Residue-level contacts at the interface:
Residue M264 in the first protein is in contact with residue S145 in the second protein (closest heavy-atom distance 3.6 Å).
Residue V1090 in the first protein interacts with residue N128 in the second protein (closest heavy-atom distance 3.4 Å).
Residue G197 in the first protein is in contact with residue G144 in the second protein (closest heavy-atom distance 3.8 Å).
Residue R230 in the first protein contacts residue I161 in the second protein (closest heavy-atom distance 3.8 Å).
Residue I112 in the first protein contacts residue S163 in the second protein (closest heavy-atom distance 3.4 Å).
Residue T203 in the first protein contacts residue T158 in the second protein (closest heavy-atom distance 3.4 Å).
Residue S213 in the first protein contacts residue K148 in the second protein (closest heavy-atom distance 3.9 Å).
Residue G197 in the first protein is in contact with residue R153 in the second protein (closest heavy-atom distance 3.8 Å).
Residue S320 in the first protein contacts residue N131 in the second protein (closest heavy-atom distance 3.1 Å).
Residue Y110 in the first protein is in contact with residue K164 in the second protein (closest heavy-atom distance 3.0 Å).
Residue A263 in the first protein is in contact with residue L133 in the second protein (closest heavy-atom distance 3.9 Å).
Residue A219 in the first protein contacts residue K148 in the second protein (closest heavy-atom distance 4.0 Å).
Residue R323 in the first protein contacts residue N131 in the second protein (closest heavy-atom distance 2.6 Å).
Residue A111 in the first protein is in contact with residue V162 in the second protein (closest heavy-atom distance 4.0 Å).
Residue Y223 in the first protein is in contact with residue E156 in the second protein (closest heavy-atom distance 3.9 Å).
Residue M1092 in the first protein is in contact with residue N128 in the second protein (closest heavy-atom distance 3.1 Å).
Residue Y110 in the first protein is in contact with residue P166 in the second protein (closest heavy-atom distance 3.6 Å).
Residue S315 in the first protein interacts with residue N128 in the second protein (closest heavy-atom distance 2.5 Å).
Residue E220 in the first protein is in contact with residue S159 in the second protein (closest heavy-atom distance 1.6 Å).
Residue M264 in the first protein is in contact with residue V139 in the second protein (closest heavy-atom distance 3.3 Å).
Residue Y223 in the first protein is in contact with residue A160 in the second protein (closest heavy-atom distance 3.8 Å).
Residue T196 in the first protein contacts residue S145 in the second protein (closest heavy-atom distance 2.4 Å).
Residue E220 in the first protein contacts residue A160 in the second protein (closest heavy-atom distance 3.8 Å).
Residue F198 in the first protein contacts residue R153 in the second protein (closest heavy-atom distance 3.2 Å).
Residue Q113 in the first protein interacts with residue A160 in the second protein (closest heavy-atom distance 2.8 Å).
Residue A219 in the first protein interacts with residue E156 in the second protein (closest heavy-atom distance 1.9 Å).
Residue G216 in the first protein contacts residue K148 in the second protein (closest heavy-atom distance 3.9 Å).
Residue Y110 in the first protein interacts with residue S163 in the second protein (closest heavy-atom distance 3.6 Å).
Residue S109 in the first protein interacts with residue P166 in the second protein (closest heavy-atom distance 3.6 Å).
Residue A263 in the first protein contacts residue G143 in the second protein (closest heavy-atom distance 3.8 Å).
Residue H195 in the first protein interacts with residue G143 in the second protein (closest heavy-atom distance 3.3 Å).
Residue Y103 in the first protein contacts residue A167 in the second protein (closest heavy-atom distance 3.7 Å).
Residue P316 in the first protein is in contact with residue A130 in the second protein (closest heavy-atom distance 3.9 Å).
Residue S265 in the first protein interacts with residue E142 in the second protein (closest heavy-atom distance 3.5 Å).
Residue H202 in the first protein interacts with residue I154 in the second protein (closest heavy-atom distance 2.9 Å).
Residue V1090 in the first protein contacts residue A130 in the second protein (closest heavy-atom distance 3.9 Å).
Residue Y223 in the first protein is in contact with residue R153 in the second protein (closest heavy-atom distance 4.0 Å).
Residue E1083 in the first protein is in contact with residue H95 in the second protein (closest heavy-atom distance 3.4 Å).
Residue E220 in the first protein contacts residue A155 in the second protein (closest heavy-atom distance 3.8 Å).
Residue P316 in the first protein is in contact with residue N128 in the second protein (closest heavy-atom distance 2.4 Å).
Residue T314 in the first protein interacts with residue N128 in the second protein (closest heavy-atom distance 3.0 Å).
Residue R230 in the first protein is in contact with residue A157 in the second protein (closest heavy-atom distance 2.9 Å).
Residue R253 in the first protein contacts residue E142 in the second protein (closest heavy-atom distance 1.6 Å).
Residue Q258 in the first protein contacts residue G143 in the second protein (closest heavy-atom distance 3.8 Å).
Residue Y223 in the first protein contacts residue A157 in the second protein (closest heavy-atom distance 3.8 Å).
Residue M264 in the first protein contacts residue G144 in the second protein (closest heavy-atom distance 3.6 Å).
Residue P316 in the first protein interacts with residue N131 in the second protein (closest heavy-atom distance 2.8 Å).
Residue M264 in the first protein interacts with residue G143 in the second protein (closest heavy-atom distance 3.2 Å).
Residue Q113 in the first protein contacts residue V162 in the second protein (closest heavy-atom distance 3.7 Å).
Residue R256 in the first protein interacts with residue E142 in the second protein (closest heavy-atom distance 3.9 Å).
Residue S109 in the first protein interacts with residue A167 in the second protein (closest heavy-atom distance 3.7 Å).
Residue G262 in the first protein interacts with residue V139 in the second protein (closest heavy-atom distance 3.4 Å).
Residue F205 in the first protein contacts residue I161 in the second protein (closest heavy-atom distance 3.0 Å).
Residue S265 in the first protein is in contact with residue G143 in the second protein (closest heavy-atom distance 3.1 Å).
Residue E220 in the first protein is in contact with residue E156 in the second protein (closest heavy-atom distance 1.3 Å).
Residue L214 in the first protein is in contact with residue K148 in the second protein (closest heavy-atom distance 3.2 Å).
Residue S213 in the first protein is in contact with residue R153 in the second protein (closest heavy-atom distance 3.2 Å).
Residue H195 in the first protein is in contact with residue G144 in the second protein (closest heavy-atom distance 3.6 Å).
Residue K221 in the first protein interacts with residue E156 in the second protein (closest heavy-atom distance 4.0 Å).
Residue T196 in the first protein interacts with residue G144 in the second protein (closest heavy-atom distance 3.8 Å).

This data describes a binding interaction between two proteins.

Sequence of the second protein:
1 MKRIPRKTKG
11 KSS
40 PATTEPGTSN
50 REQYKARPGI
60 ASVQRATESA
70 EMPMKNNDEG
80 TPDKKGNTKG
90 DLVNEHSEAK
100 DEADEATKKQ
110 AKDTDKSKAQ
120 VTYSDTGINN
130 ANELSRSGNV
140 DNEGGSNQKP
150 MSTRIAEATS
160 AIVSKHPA

Sequence of the first protein:
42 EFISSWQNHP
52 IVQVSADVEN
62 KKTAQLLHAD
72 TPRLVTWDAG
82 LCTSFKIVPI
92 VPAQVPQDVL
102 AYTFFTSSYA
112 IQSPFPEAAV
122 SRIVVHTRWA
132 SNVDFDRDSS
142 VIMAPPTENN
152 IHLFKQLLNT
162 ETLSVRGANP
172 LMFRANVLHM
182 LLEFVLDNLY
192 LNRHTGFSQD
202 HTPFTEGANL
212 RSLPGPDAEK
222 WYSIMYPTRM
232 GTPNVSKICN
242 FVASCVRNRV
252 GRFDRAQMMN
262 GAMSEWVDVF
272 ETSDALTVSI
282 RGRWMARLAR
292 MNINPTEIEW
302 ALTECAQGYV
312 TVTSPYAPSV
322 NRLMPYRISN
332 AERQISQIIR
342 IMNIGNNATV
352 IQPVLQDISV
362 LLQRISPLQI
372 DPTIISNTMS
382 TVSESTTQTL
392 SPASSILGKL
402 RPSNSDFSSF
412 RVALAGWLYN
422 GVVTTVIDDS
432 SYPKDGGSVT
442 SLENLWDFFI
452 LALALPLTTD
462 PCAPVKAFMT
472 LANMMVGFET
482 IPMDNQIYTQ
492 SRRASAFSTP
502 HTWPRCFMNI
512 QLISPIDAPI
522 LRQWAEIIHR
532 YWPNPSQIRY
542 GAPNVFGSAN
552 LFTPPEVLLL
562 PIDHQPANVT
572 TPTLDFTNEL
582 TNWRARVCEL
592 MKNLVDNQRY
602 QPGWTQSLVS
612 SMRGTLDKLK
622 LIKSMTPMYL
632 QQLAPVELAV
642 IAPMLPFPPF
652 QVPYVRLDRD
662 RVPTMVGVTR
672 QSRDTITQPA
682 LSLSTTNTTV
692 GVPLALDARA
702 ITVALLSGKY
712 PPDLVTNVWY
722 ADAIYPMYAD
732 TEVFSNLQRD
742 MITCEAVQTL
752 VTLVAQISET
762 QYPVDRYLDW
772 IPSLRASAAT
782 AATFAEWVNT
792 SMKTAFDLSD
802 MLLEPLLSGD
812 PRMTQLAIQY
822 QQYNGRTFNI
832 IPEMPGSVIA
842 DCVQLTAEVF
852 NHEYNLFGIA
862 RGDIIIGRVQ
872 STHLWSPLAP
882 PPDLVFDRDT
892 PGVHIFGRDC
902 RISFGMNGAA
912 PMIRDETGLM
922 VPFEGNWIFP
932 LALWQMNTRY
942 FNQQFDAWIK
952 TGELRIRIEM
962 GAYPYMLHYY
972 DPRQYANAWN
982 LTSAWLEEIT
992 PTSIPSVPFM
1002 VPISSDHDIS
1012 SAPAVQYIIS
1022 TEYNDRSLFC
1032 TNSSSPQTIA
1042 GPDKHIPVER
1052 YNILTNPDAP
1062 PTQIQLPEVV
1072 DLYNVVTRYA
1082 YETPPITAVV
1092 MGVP